Sequence of chain B:
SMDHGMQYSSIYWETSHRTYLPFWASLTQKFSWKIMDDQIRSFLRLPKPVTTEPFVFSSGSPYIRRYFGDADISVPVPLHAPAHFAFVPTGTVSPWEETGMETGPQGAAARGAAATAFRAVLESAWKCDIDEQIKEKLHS

Sequence of chain A:
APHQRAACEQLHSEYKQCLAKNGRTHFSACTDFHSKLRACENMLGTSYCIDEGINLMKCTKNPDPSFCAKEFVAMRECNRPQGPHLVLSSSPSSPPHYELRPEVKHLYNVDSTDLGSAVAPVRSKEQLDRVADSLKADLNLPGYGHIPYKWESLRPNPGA

Contacts between the two chains:
Residue V79 in chain A contacts residue F218 in chain B (closest heavy-atom distance 4.4 Å).
Residue G165 in chain A is in contact with residue Q192 in chain B (closest heavy-atom distance 3.0 Å).
Residue G165 in chain A is in contact with residue T191 in chain B (closest heavy-atom distance 2.6 Å).
Residue L113 in chain A is in contact with residue L242 in chain B (closest heavy-atom distance 4.4 Å).
Residue L134 in chain A is in contact with residue D233 in chain B (closest heavy-atom distance 4.1 Å).
Residue F78 in chain A contacts residue F220 in chain B (closest heavy-atom distance 3.9 Å).
Residue A166 in chain A is in contact with residue K193 in chain B (closest heavy-atom distance 3.4 Å).
Residue V137 in chain A interacts with residue F231 in chain B (closest heavy-atom distance 4.3 Å).
Residue Y114 in chain A is in contact with residue P225 in chain B (closest heavy-atom distance 4.2 Å).
Residue A126 in chain A is in contact with residue T214 in chain B (closest heavy-atom distance 4.7 Å).
Residue L121 in chain A contacts residue L242 in chain B (closest heavy-atom distance 4.3 Å).
Residue R129 in chain A is in contact with residue D235 in chain B (closest heavy-atom distance 2.7 Å).
Residue R161 in chain A contacts residue S189 in chain B (closest heavy-atom distance 2.4 Å).
Residue R129 in chain A contacts residue I198 in chain B (closest heavy-atom distance 4.4 Å).
Residue S123 in chain A is in contact with residue P217 in chain B (closest heavy-atom distance 3.4 Å).
Residue N115 in chain A is in contact with residue H243 in chain B (closest heavy-atom distance 4.1 Å).
Residue R129 in chain A contacts residue K197 in chain B (closest heavy-atom distance 4.7 Å).
Residue R161 in chain A interacts with residue T191 in chain B (closest heavy-atom distance 3.0 Å).
Residue Q133 in chain A contacts residue G232 in chain B (closest heavy-atom distance 4.4 Å).
Residue A75 in chain A contacts residue E216 in chain B (closest heavy-atom distance 3.6 Å).
Residue L113 in chain A interacts with residue A244 in chain B (closest heavy-atom distance 2.9 Å).
Residue A126 in chain A interacts with residue T215 in chain B (closest heavy-atom distance 3.4 Å).
Residue G165 in chain A contacts residue K193 in chain B (closest heavy-atom distance 4.5 Å).
Residue P164 in chain A contacts residue S189 in chain B (closest heavy-atom distance 3.9 Å).
Residue P127 in chain A interacts with residue A234 in chain B (closest heavy-atom distance 4.4 Å).
Residue V79 in chain A interacts with residue F220 in chain B (closest heavy-atom distance 4.7 Å).
Residue G165 in chain A contacts residue A188 in chain B (closest heavy-atom distance 4.2 Å).
Residue G165 in chain A interacts with residue S189 in chain B (closest heavy-atom distance 3.2 Å).
Residue F73 in chain A is in contact with residue K211 in chain B (closest heavy-atom distance 3.6 Å).
Residue Y104 in chain A interacts with residue F218 in chain B (closest heavy-atom distance 4.4 Å).
Residue H112 in chain A contacts residue A244 in chain B (closest heavy-atom distance 4.6 Å).
Residue P127 in chain A is in contact with residue Y230 in chain B (closest heavy-atom distance 3.7 Å).
Residue V125 in chain A is in contact with residue P217 in chain B (closest heavy-atom distance 4.2 Å).
Residue A124 in chain A is in contact with residue P217 in chain B (closest heavy-atom distance 3.4 Å).
Residue L121 in chain A is in contact with residue I227 in chain B (closest heavy-atom distance 4.1 Å).
Residue L92 in chain A interacts with residue F218 in chain B (closest heavy-atom distance 3.9 Å).
Residue N115 in chain A interacts with residue A244 in chain B (closest heavy-atom distance 4.0 Å).
Residue A126 in chain A contacts residue Y230 in chain B (closest heavy-atom distance 3.9 Å).
Residue N115 in chain A contacts residue L242 in chain B (closest heavy-atom distance 2.6 Å).
Residue Y114 in chain A interacts with residue H243 in chain B (closest heavy-atom distance 3.6 Å).
Residue Y114 in chain A is in contact with residue A244 in chain B (closest heavy-atom distance 4.0 Å).
Residue A166 in chain A interacts with residue Q192 in chain B (closest heavy-atom distance 4.6 Å).
Residue A75 in chain A is in contact with residue F220 in chain B (closest heavy-atom distance 3.8 Å).
Residue R161 in chain A is in contact with residue L190 in chain B (closest heavy-atom distance 3.4 Å).
Residue A126 in chain A contacts residue A234 in chain B (closest heavy-atom distance 3.8 Å).
Residue Y114 in chain A interacts with residue L242 in chain B (closest heavy-atom distance 3.1 Å).
Residue L113 in chain A is in contact with residue H243 in chain B (closest heavy-atom distance 3.8 Å).
Residue V125 in chain A interacts with residue T215 in chain B (closest heavy-atom distance 4.3 Å).
Residue R129 in chain A interacts with residue D233 in chain B (closest heavy-atom distance 3.4 Å).
Residue V137 in chain A is in contact with residue G232 in chain B (closest heavy-atom distance 3.8 Å).
Residue N163 in chain A is in contact with residue S189 in chain B (closest heavy-atom distance 4.5 Å).
Residue S159 in chain A contacts residue S189 in chain B (closest heavy-atom distance 3.8 Å).
Residue P71 in chain A is in contact with residue K211 in chain B (closest heavy-atom distance 3.7 Å).
Residue L134 in chain A contacts residue G232 in chain B (closest heavy-atom distance 3.5 Å).
Residue R161 in chain A contacts residue Q192 in chain B (closest heavy-atom distance 3.6 Å).
Residue W157 in chain A interacts with residue L184 in chain B (closest heavy-atom distance 3.8 Å).
Residue Y104 in chain A contacts residue E216 in chain B (closest heavy-atom distance 3.1 Å).
Residue P127 in chain A is in contact with residue D233 in chain B (closest heavy-atom distance 4.6 Å).
Residue R129 in chain A is in contact with residue D201 in chain B (closest heavy-atom distance 3.4 Å).
Residue A166 in chain A contacts residue T191 in chain B (closest heavy-atom distance 4.6 Å).

The following describes two proteins that form a bound complex.